Sequence of chain A:
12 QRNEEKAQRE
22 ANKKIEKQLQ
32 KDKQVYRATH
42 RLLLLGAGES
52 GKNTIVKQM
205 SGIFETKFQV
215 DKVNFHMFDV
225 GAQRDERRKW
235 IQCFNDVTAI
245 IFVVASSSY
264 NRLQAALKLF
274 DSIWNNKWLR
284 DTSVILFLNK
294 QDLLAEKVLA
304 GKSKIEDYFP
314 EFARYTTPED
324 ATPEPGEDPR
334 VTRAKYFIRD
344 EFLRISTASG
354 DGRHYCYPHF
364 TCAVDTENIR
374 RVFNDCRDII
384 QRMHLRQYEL

This data describes a binding interaction between two proteins.

Sequence of chain B:
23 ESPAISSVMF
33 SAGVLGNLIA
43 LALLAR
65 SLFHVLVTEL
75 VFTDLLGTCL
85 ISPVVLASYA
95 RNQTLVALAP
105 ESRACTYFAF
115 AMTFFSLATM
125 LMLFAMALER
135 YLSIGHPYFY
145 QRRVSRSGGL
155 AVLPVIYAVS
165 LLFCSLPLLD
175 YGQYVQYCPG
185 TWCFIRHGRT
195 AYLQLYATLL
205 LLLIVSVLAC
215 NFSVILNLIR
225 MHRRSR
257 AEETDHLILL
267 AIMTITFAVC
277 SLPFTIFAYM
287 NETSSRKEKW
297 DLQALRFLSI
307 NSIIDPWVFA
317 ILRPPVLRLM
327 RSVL

Interface contacts:
Residue P141 in chain B interacts with residue I383 in chain A (closest heavy-atom distance 3.8 Å).
Residue P321 in chain B contacts residue L393 in chain A (closest heavy-atom distance 4.7 Å).
Residue E133 in chain B contacts residue Y391 in chain A (closest heavy-atom distance 2.8 Å).
Residue I138 in chain B is in contact with residue Y391 in chain A (closest heavy-atom distance 4.2 Å).
Residue H262 in chain B contacts residue Y391 in chain A (closest heavy-atom distance 4.7 Å).
Residue H68 in chain B contacts residue Q390 in chain A (closest heavy-atom distance 4.0 Å).
Residue P320 in chain B interacts with residue E392 in chain A (closest heavy-atom distance 4.0 Å).
Residue Y142 in chain B is in contact with residue C379 in chain A (closest heavy-atom distance 3.4 Å).
Residue L222 in chain B interacts with residue L388 in chain A (closest heavy-atom distance 3.6 Å).
Residue I138 in chain B is in contact with residue H387 in chain A (closest heavy-atom distance 4.5 Å).
Residue I138 in chain B is in contact with residue L388 in chain A (closest heavy-atom distance 3.6 Å).
Residue S149 in chain B interacts with residue R38 in chain A (closest heavy-atom distance 3.4 Å).
Residue M225 in chain B contacts residue R385 in chain A (closest heavy-atom distance 3.3 Å).
Residue G139 in chain B interacts with residue R380 in chain A (closest heavy-atom distance 3.1 Å).
Residue F67 in chain B contacts residue Q390 in chain A (closest heavy-atom distance 4.2 Å).
Residue P321 in chain B interacts with residue E392 in chain A (closest heavy-atom distance 4.0 Å).
Residue Y142 in chain B interacts with residue F219 in chain A (closest heavy-atom distance 4.0 Å).
Residue R319 in chain B is in contact with residue L393 in chain A (closest heavy-atom distance 3.9 Å).
Residue Q145 in chain B interacts with residue R38 in chain A (closest heavy-atom distance 3.0 Å).
Residue H68 in chain B contacts residue E392 in chain A (closest heavy-atom distance 4.5 Å).
Residue R228 in chain B is in contact with residue D381 in chain A (closest heavy-atom distance 2.3 Å).
Residue E258 in chain B interacts with residue Y358 in chain A (closest heavy-atom distance 3.5 Å).
Residue R319 in chain B contacts residue E392 in chain A (closest heavy-atom distance 2.8 Å).
Residue Y142 in chain B interacts with residue I383 in chain A (closest heavy-atom distance 3.1 Å).
Residue M225 in chain B is in contact with residue L388 in chain A (closest heavy-atom distance 3.7 Å).
Residue P320 in chain B interacts with residue Y391 in chain A (closest heavy-atom distance 4.5 Å).
Residue P141 in chain B contacts residue Q384 in chain A (closest heavy-atom distance 3.5 Å).
Residue S137 in chain B interacts with residue H387 in chain A (closest heavy-atom distance 3.0 Å).
Residue H262 in chain B is in contact with residue E392 in chain A (closest heavy-atom distance 3.9 Å).
Residue Q145 in chain B interacts with residue H387 in chain A (closest heavy-atom distance 3.8 Å).
Residue H68 in chain B interacts with residue L393 in chain A (closest heavy-atom distance 4.3 Å).
Residue R319 in chain B is in contact with residue Y391 in chain A (closest heavy-atom distance 3.2 Å).
Residue Y144 in chain B contacts residue Q390 in chain A (closest heavy-atom distance 3.7 Å).
Residue E259 in chain B interacts with residue R385 in chain A (closest heavy-atom distance 4.0 Å).
Residue R146 in chain B contacts residue R38 in chain A (closest heavy-atom distance 3.1 Å).
Residue S65 in chain B is in contact with residue Q390 in chain A (closest heavy-atom distance 3.2 Å).
Residue R134 in chain B contacts residue Y391 in chain A (closest heavy-atom distance 3.4 Å).
Residue Q145 in chain B interacts with residue H41 in chain A (closest heavy-atom distance 4.2 Å).
Residue Y144 in chain B interacts with residue H387 in chain A (closest heavy-atom distance 3.3 Å).
Residue P141 in chain B interacts with residue R380 in chain A (closest heavy-atom distance 3.9 Å).
Residue M225 in chain B contacts residue Q384 in chain A (closest heavy-atom distance 3.9 Å).
Residue H262 in chain B is in contact with residue L388 in chain A (closest heavy-atom distance 3.4 Å).
Residue M225 in chain B interacts with residue D381 in chain A (closest heavy-atom distance 4.3 Å).
Residue Q145 in chain B is in contact with residue I383 in chain A (closest heavy-atom distance 3.4 Å).
Residue E258 in chain B contacts residue R389 in chain A (closest heavy-atom distance 3.0 Å).
Residue Y142 in chain B interacts with residue V217 in chain A (closest heavy-atom distance 3.9 Å).
Residue P141 in chain B contacts residue H387 in chain A (closest heavy-atom distance 3.7 Å).
Residue Y142 in chain B contacts residue F376 in chain A (closest heavy-atom distance 2.9 Å).
Residue Y144 in chain B contacts residue R38 in chain A (closest heavy-atom distance 4.7 Å).
Residue S137 in chain B is in contact with residue Q390 in chain A (closest heavy-atom distance 4.3 Å).
Residue E133 in chain B interacts with residue Q390 in chain A (closest heavy-atom distance 3.1 Å).
Residue S137 in chain B is in contact with residue Y391 in chain A (closest heavy-atom distance 2.8 Å).
Residue R146 in chain B contacts residue A39 in chain A (closest heavy-atom distance 4.6 Å).
Residue S229 in chain B contacts residue R385 in chain A (closest heavy-atom distance 3.3 Å).
Residue Y142 in chain B is in contact with residue R380 in chain A (closest heavy-atom distance 3.0 Å).
Residue I138 in chain B interacts with residue Q384 in chain A (closest heavy-atom distance 3.0 Å).
Residue F67 in chain B interacts with residue Y391 in chain A (closest heavy-atom distance 3.4 Å).
Residue Y142 in chain B is in contact with residue H41 in chain A (closest heavy-atom distance 3.7 Å).
Residue R228 in chain B interacts with residue Q384 in chain A (closest heavy-atom distance 3.5 Å).
Residue V148 in chain B is in contact with residue R38 in chain A (closest heavy-atom distance 2.8 Å).